Sequence of the first protein:
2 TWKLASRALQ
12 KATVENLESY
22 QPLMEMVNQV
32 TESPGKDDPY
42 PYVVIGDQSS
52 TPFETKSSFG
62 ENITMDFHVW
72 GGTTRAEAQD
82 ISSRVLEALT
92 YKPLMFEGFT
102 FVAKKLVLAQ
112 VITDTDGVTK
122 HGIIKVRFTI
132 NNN

Sequence of the second protein:
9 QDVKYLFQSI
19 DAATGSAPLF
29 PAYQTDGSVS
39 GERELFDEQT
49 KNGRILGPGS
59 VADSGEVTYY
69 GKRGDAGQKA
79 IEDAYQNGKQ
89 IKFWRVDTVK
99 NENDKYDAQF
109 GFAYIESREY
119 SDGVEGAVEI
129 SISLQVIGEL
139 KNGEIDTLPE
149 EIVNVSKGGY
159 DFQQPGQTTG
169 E

This data describes a binding interaction between two proteins.

Residue-level contacts at the interface:
Residue P56 in the second protein contacts residue N134 in the first protein (closest heavy-atom distance 2.2 Å).
Residue T48 in the second protein contacts residue E98 in the first protein (closest heavy-atom distance 1.3 Å).
Residue N140 in the second protein interacts with residue I131 in the first protein (closest heavy-atom distance 3.7 Å).
Residue K139 in the second protein contacts residue E62 in the first protein (closest heavy-atom distance 0.7 Å).
Residue G57 in the second protein contacts residue N134 in the first protein (closest heavy-atom distance 2.6 Å).
Residue E42 in the second protein is in contact with residue F102 in the first protein (closest heavy-atom distance 3.4 Å).
Residue V59 in the second protein is in contact with residue N134 in the first protein (closest heavy-atom distance 0.9 Å).
Residue G141 in the second protein contacts residue E62 in the first protein (closest heavy-atom distance 3.6 Å).
Residue S58 in the second protein interacts with residue N133 in the first protein (closest heavy-atom distance 2.4 Å).
Residue N140 in the second protein interacts with residue N134 in the first protein (closest heavy-atom distance 3.5 Å).
Residue T48 in the second protein interacts with residue F100 in the first protein (closest heavy-atom distance 3.2 Å).
Residue I53 in the second protein interacts with residue T130 in the first protein (closest heavy-atom distance 3.1 Å).
Residue K139 in the second protein interacts with residue N134 in the first protein (closest heavy-atom distance 3.3 Å).
Residue R52 in the second protein contacts residue F97 in the first protein (closest heavy-atom distance 2.8 Å).
Residue T48 in the second protein interacts with residue F97 in the first protein (closest heavy-atom distance 0.6 Å).
Residue I53 in the second protein is in contact with residue N132 in the first protein (closest heavy-atom distance 2.9 Å).
Residue L138 in the second protein interacts with residue S59 in the first protein (closest heavy-atom distance 1.8 Å).
Residue Q47 in the second protein contacts residue F100 in the first protein (closest heavy-atom distance 2.0 Å).
Residue F44 in the second protein contacts residue N133 in the first protein (closest heavy-atom distance 3.1 Å).
Residue K139 in the second protein contacts residue N63 in the first protein (closest heavy-atom distance 2.4 Å).
Residue N140 in the second protein is in contact with residue G61 in the first protein (closest heavy-atom distance 2.4 Å).
Residue K49 in the second protein interacts with residue E98 in the first protein (closest heavy-atom distance 3.1 Å).
Residue I135 in the second protein interacts with residue K57 in the first protein (closest heavy-atom distance 3.1 Å).
Residue G55 in the second protein is in contact with residue N132 in the first protein (closest heavy-atom distance 2.8 Å).
Residue L138 in the second protein interacts with residue S58 in the first protein (closest heavy-atom distance 3.4 Å).
Residue E42 in the second protein is in contact with residue N133 in the first protein (closest heavy-atom distance 3.0 Å).
Residue Q47 in the second protein contacts residue F102 in the first protein (closest heavy-atom distance 0.9 Å).
Residue S58 in the second protein is in contact with residue N134 in the first protein (closest heavy-atom distance 1.2 Å).
Residue K139 in the second protein contacts residue G61 in the first protein (closest heavy-atom distance 2.6 Å).
Residue P56 in the second protein contacts residue N132 in the first protein (closest heavy-atom distance 1.8 Å).
Residue Q47 in the second protein contacts residue N133 in the first protein (closest heavy-atom distance 3.7 Å).
Residue L54 in the second protein interacts with residue N133 in the first protein (closest heavy-atom distance 3.3 Å).
Residue G55 in the second protein is in contact with residue F102 in the first protein (closest heavy-atom distance 1.4 Å).
Residue L138 in the second protein interacts with residue E62 in the first protein (closest heavy-atom distance 2.5 Å).
Residue L54 in the second protein is in contact with residue W3 in the first protein (closest heavy-atom distance 1.6 Å).
Residue L54 in the second protein is in contact with residue N132 in the first protein (closest heavy-atom distance 1.9 Å).
Residue N140 in the second protein interacts with residue I64 in the first protein (closest heavy-atom distance 2.3 Å).
Residue G141 in the second protein is in contact with residue N132 in the first protein (closest heavy-atom distance 3.6 Å).
Residue P56 in the second protein interacts with residue F102 in the first protein (closest heavy-atom distance 2.9 Å).
Residue G57 in the second protein contacts residue N133 in the first protein (closest heavy-atom distance 0.8 Å).
Residue K139 in the second protein interacts with residue N132 in the first protein (closest heavy-atom distance 3.7 Å).
Residue R52 in the second protein is in contact with residue W3 in the first protein (closest heavy-atom distance 2.6 Å).
Residue N140 in the second protein interacts with residue E62 in the first protein (closest heavy-atom distance 0.2 Å).
Residue G55 in the second protein interacts with residue N133 in the first protein (closest heavy-atom distance 2.5 Å).
Residue K49 in the second protein interacts with residue M96 in the first protein (closest heavy-atom distance 1.3 Å).
Residue D45 in the second protein interacts with residue F100 in the first protein (closest heavy-atom distance 1.9 Å).
Residue K49 in the second protein is in contact with residue W3 in the first protein (closest heavy-atom distance 3.4 Å).
Residue L138 in the second protein contacts residue N134 in the first protein (closest heavy-atom distance 1.3 Å).
Residue D144 in the second protein is in contact with residue W3 in the first protein (closest heavy-atom distance 3.5 Å).
Residue K49 in the second protein is in contact with residue F97 in the first protein (closest heavy-atom distance 1.0 Å).
Residue N140 in the second protein interacts with residue N63 in the first protein (closest heavy-atom distance 2.5 Å).
Residue E46 in the second protein contacts residue F100 in the first protein (closest heavy-atom distance 1.5 Å).
Residue Q47 in the second protein contacts residue F97 in the first protein (closest heavy-atom distance 1.9 Å).
Residue K139 in the second protein is in contact with residue F60 in the first protein (closest heavy-atom distance 2.7 Å).
Residue G57 in the second protein contacts residue N132 in the first protein (closest heavy-atom distance 2.5 Å).
Residue E137 in the second protein is in contact with residue N134 in the first protein (closest heavy-atom distance 3.4 Å).
Residue P56 in the second protein is in contact with residue N133 in the first protein (closest heavy-atom distance 0.7 Å).
Residue L54 in the second protein is in contact with residue I131 in the first protein (closest heavy-atom distance 3.6 Å).
Residue F44 in the second protein contacts residue F100 in the first protein (closest heavy-atom distance 3.7 Å).
Residue E42 in the second protein interacts with residue T101 in the first protein (closest heavy-atom distance 3.5 Å).